The following describes two proteins that form a bound complex.

Residue-level contacts at the interface:
Residue L22 in chain A contacts residue L50 in chain B (closest heavy-atom distance 3.4 Å).
Residue L50 in chain A interacts with residue L22 in chain B (closest heavy-atom distance 3.7 Å).
Residue A32 in chain A contacts residue H36 in chain B (closest heavy-atom distance 3.8 Å).
Residue E47 in chain A is in contact with residue L22 in chain B (closest heavy-atom distance 3.4 Å).
Residue L46 in chain A is in contact with residue L25 in chain B (closest heavy-atom distance 3.8 Å).
Residue L25 in chain A interacts with residue L46 in chain B (closest heavy-atom distance 3.4 Å).
Residue L25 in chain A interacts with residue E47 in chain B (closest heavy-atom distance 3.7 Å).
Residue L22 in chain A is in contact with residue I54 in chain B (closest heavy-atom distance 4.1 Å).
Residue Q33 in chain A interacts with residue H36 in chain B (closest heavy-atom distance 4.1 Å).
Residue I54 in chain A interacts with residue E19 in chain B (closest heavy-atom distance 3.7 Å).
Residue S21 in chain A interacts with residue L50 in chain B (closest heavy-atom distance 4.4 Å).
Residue R51 in chain A contacts residue Q26 in chain B (closest heavy-atom distance 3.8 Å).
Residue R51 in chain A is in contact with residue L22 in chain B (closest heavy-atom distance 3.2 Å).
Residue K43 in chain A interacts with residue L29 in chain B (closest heavy-atom distance 3.2 Å).
Residue E47 in chain A contacts residue Q26 in chain B (closest heavy-atom distance 2.5 Å).
Residue L29 in chain A interacts with residue E47 in chain B (closest heavy-atom distance 4.1 Å).
Residue L50 in chain A interacts with residue A18 in chain B (closest heavy-atom distance 4.1 Å).
Residue E40 in chain A is in contact with residue L29 in chain B (closest heavy-atom distance 3.4 Å).
Residue L25 in chain A contacts residue K43 in chain B (closest heavy-atom distance 3.4 Å).
Residue L15 in chain A is in contact with residue K58 in chain B (closest heavy-atom distance 3.5 Å).
Residue K58 in chain A is in contact with residue E19 in chain B (closest heavy-atom distance 3.2 Å).
Residue I54 in chain A contacts residue L15 in chain B (closest heavy-atom distance 4.5 Å).
Residue E47 in chain A contacts residue L25 in chain B (closest heavy-atom distance 3.3 Å).
Residue E19 in chain A is in contact with residue I54 in chain B (closest heavy-atom distance 4.2 Å).
Residue K43 in chain A interacts with residue L25 in chain B (closest heavy-atom distance 3.9 Å).
Residue L22 in chain A is in contact with residue R51 in chain B (closest heavy-atom distance 3.6 Å).
Residue L29 in chain A is in contact with residue K43 in chain B (closest heavy-atom distance 3.3 Å).
Residue L22 in chain A contacts residue E47 in chain B (closest heavy-atom distance 3.6 Å).
Residue L50 in chain A interacts with residue S21 in chain B (closest heavy-atom distance 4.0 Å).
Residue I54 in chain A contacts residue A18 in chain B (closest heavy-atom distance 3.9 Å).
Residue L15 in chain A contacts residue A57 in chain B (closest heavy-atom distance 4.0 Å).
Residue A57 in chain A contacts residue L15 in chain B (closest heavy-atom distance 4.0 Å).
Residue L50 in chain A is in contact with residue L25 in chain B (closest heavy-atom distance 4.7 Å).
Residue A18 in chain A is in contact with residue L50 in chain B (closest heavy-atom distance 4.2 Å).
Residue Q26 in chain A contacts residue R51 in chain B (closest heavy-atom distance 4.4 Å).
Residue L29 in chain A contacts residue E40 in chain B (closest heavy-atom distance 4.6 Å).
Residue L15 in chain A is in contact with residue I54 in chain B (closest heavy-atom distance 4.5 Å).
Residue I54 in chain A interacts with residue L22 in chain B (closest heavy-atom distance 3.9 Å).
Residue R28 in chain A interacts with residue K43 in chain B (closest heavy-atom distance 3.2 Å).
Residue K43 in chain A contacts residue R28 in chain B (closest heavy-atom distance 4.0 Å).
Residue E47 in chain A is in contact with residue L29 in chain B (closest heavy-atom distance 3.8 Å).
Residue A18 in chain A contacts residue I54 in chain B (closest heavy-atom distance 3.9 Å).
Residue H36 in chain A is in contact with residue H36 in chain B (closest heavy-atom distance 3.6 Å).
Residue Q26 in chain A contacts residue E47 in chain B (closest heavy-atom distance 2.8 Å).
Residue V44 in chain A contacts residue L29 in chain B (closest heavy-atom distance 3.8 Å).
Residue L29 in chain A is in contact with residue V44 in chain B (closest heavy-atom distance 3.7 Å).
Residue K58 in chain A interacts with residue L15 in chain B (closest heavy-atom distance 3.9 Å).
Residue E19 in chain A interacts with residue K58 in chain B (closest heavy-atom distance 3.1 Å).

Sequence of chain B:
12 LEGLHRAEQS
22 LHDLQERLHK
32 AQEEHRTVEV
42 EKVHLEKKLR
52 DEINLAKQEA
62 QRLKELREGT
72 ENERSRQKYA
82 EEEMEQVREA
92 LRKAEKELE

Sequence of chain A:
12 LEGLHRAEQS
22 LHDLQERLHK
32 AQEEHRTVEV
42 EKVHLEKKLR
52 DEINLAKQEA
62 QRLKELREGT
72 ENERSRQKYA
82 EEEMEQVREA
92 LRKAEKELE